Residue-level contacts at the interface:
Residue G40 in chain A interacts with residue F130 in chain B (closest heavy-atom distance 3.3 Å).
Residue R46 in chain A interacts with residue R14 in chain B (closest heavy-atom distance 3.3 Å).
Residue I71 in chain A contacts residue F130 in chain B (closest heavy-atom distance 4.0 Å).
Residue F68 in chain A interacts with residue F130 in chain B (closest heavy-atom distance 3.6 Å).
Residue I45 in chain A contacts residue E20 in chain B (closest heavy-atom distance 3.9 Å).
Residue I39 in chain A interacts with residue D128 in chain B (closest heavy-atom distance 4.5 Å).
Residue G40 in chain A interacts with residue D128 in chain B (closest heavy-atom distance 3.5 Å).
Residue Y75 in chain A contacts residue V120 in chain B (closest heavy-atom distance 3.7 Å).
Residue F43 in chain A contacts residue R125 in chain B (closest heavy-atom distance 4.0 Å).
Residue I39 in chain A contacts residue R32 in chain B (closest heavy-atom distance 3.0 Å).
Residue T47 in chain A is in contact with residue D17 in chain B (closest heavy-atom distance 2.8 Å).
Residue T72 in chain A is in contact with residue F130 in chain B (closest heavy-atom distance 4.1 Å).
Residue I45 in chain A contacts residue R14 in chain B (closest heavy-atom distance 4.3 Å).
Residue I41 in chain A interacts with residue F130 in chain B (closest heavy-atom distance 4.3 Å).
Residue I71 in chain A is in contact with residue L67 in chain B (closest heavy-atom distance 4.3 Å).
Residue I71 in chain A contacts residue I118 in chain B (closest heavy-atom distance 4.4 Å).
Residue G40 in chain A contacts residue Y129 in chain B (closest heavy-atom distance 4.3 Å).
Residue I45 in chain A is in contact with residue N21 in chain B (closest heavy-atom distance 2.8 Å).
Residue K44 in chain A is in contact with residue K127 in chain B (closest heavy-atom distance 3.8 Å).
Residue R46 in chain A interacts with residue D11 in chain B (closest heavy-atom distance 5.0 Å).
Residue E28 in chain A contacts residue R18 in chain B (closest heavy-atom distance 2.9 Å).
Residue Y75 in chain A is in contact with residue F130 in chain B (closest heavy-atom distance 4.0 Å).
Residue K44 in chain A is in contact with residue L24 in chain B (closest heavy-atom distance 4.2 Å).
Residue I39 in chain A is in contact with residue Y129 in chain B (closest heavy-atom distance 3.8 Å).
Residue I71 in chain A interacts with residue V120 in chain B (closest heavy-atom distance 4.3 Å).
Residue T73 in chain A interacts with residue L67 in chain B (closest heavy-atom distance 3.8 Å).
Residue R67 in chain A is in contact with residue I118 in chain B (closest heavy-atom distance 3.4 Å).
Residue I41 in chain A contacts residue D128 in chain B (closest heavy-atom distance 3.1 Å).
Residue R67 in chain A contacts residue E33 in chain B (closest heavy-atom distance 3.3 Å).
Residue I71 in chain A contacts residue K66 in chain B (closest heavy-atom distance 3.7 Å).
Residue F26 in chain A interacts with residue R14 in chain B (closest heavy-atom distance 4.0 Å).
Residue I41 in chain A contacts residue K127 in chain B (closest heavy-atom distance 3.3 Å).
Residue I45 in chain A is in contact with residue L24 in chain B (closest heavy-atom distance 4.1 Å).
Residue A74 in chain A is in contact with residue L67 in chain B (closest heavy-atom distance 4.3 Å).
Residue T70 in chain A contacts residue L67 in chain B (closest heavy-atom distance 3.6 Å).
Residue F43 in chain A is in contact with residue G126 in chain B (closest heavy-atom distance 3.6 Å).
Residue I39 in chain A is in contact with residue E33 in chain B (closest heavy-atom distance 4.0 Å).
Residue K56 in chain A contacts residue E20 in chain B (closest heavy-atom distance 3.5 Å).
Residue S27 in chain A is in contact with residue R14 in chain B (closest heavy-atom distance 3.0 Å).
Residue F68 in chain A is in contact with residue I118 in chain B (closest heavy-atom distance 4.2 Å).
Residue F68 in chain A interacts with residue T132 in chain B (closest heavy-atom distance 3.5 Å).
Residue D42 in chain A is in contact with residue K127 in chain B (closest heavy-atom distance 3.2 Å).
Residue R46 in chain A contacts residue D17 in chain B (closest heavy-atom distance 3.6 Å).
Residue F43 in chain A interacts with residue L24 in chain B (closest heavy-atom distance 3.8 Å).
Residue W60 in chain A interacts with residue G126 in chain B (closest heavy-atom distance 4.5 Å).
Residue F43 in chain A is in contact with residue N21 in chain B (closest heavy-atom distance 4.9 Å).
Residue R54 in chain A contacts residue M16 in chain B (closest heavy-atom distance 3.0 Å).
Residue F43 in chain A is in contact with residue K127 in chain B (closest heavy-atom distance 4.0 Å).
Residue K44 in chain A is in contact with residue N21 in chain B (closest heavy-atom distance 3.5 Å).
Residue A63 in chain A contacts residue F130 in chain B (closest heavy-atom distance 4.3 Å).
Residue I39 in chain A interacts with residue F130 in chain B (closest heavy-atom distance 3.1 Å).
Residue Y75 in chain A contacts residue D128 in chain B (closest heavy-atom distance 2.6 Å).
Residue E28 in chain A is in contact with residue N21 in chain B (closest heavy-atom distance 4.5 Å).
Residue R67 in chain A contacts residue T132 in chain B (closest heavy-atom distance 3.0 Å).
Residue I45 in chain A interacts with residue D17 in chain B (closest heavy-atom distance 3.9 Å).
Residue T47 in chain A contacts residue R14 in chain B (closest heavy-atom distance 4.1 Å).

Sequence of chain A:
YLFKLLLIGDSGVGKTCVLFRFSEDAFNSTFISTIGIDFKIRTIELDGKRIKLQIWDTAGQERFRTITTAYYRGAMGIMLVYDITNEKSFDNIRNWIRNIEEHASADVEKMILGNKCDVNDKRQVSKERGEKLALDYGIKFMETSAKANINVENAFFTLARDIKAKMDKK

Sequence of chain B:
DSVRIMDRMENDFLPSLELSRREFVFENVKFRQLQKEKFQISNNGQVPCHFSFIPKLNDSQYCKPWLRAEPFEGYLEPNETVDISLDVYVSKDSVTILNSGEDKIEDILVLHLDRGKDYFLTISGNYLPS

These two protein chains interact to form a complex.